Sequence of the second protein:
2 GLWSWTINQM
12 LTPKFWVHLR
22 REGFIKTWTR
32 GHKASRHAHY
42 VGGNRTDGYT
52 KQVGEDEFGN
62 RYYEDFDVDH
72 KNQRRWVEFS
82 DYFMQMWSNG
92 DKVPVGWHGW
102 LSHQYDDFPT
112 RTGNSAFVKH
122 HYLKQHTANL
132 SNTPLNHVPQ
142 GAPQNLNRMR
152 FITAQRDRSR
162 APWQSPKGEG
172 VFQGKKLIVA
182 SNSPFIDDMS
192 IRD

This data describes a binding interaction between two proteins.

Sequence of the first protein:
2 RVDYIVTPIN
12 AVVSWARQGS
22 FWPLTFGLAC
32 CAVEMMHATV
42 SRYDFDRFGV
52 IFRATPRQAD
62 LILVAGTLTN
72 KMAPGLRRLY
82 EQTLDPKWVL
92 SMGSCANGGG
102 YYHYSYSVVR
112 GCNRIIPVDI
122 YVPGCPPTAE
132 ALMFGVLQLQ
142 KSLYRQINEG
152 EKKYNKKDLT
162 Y

Contacts between the two chains:
Residue M87 in the second protein is in contact with residue K142 in the first protein (closest heavy-atom distance 4.8 Å).